The following describes two proteins that form a bound complex.

Residue-level contacts at the interface:
Residue R97 in the first protein is in contact with residue R248 in the second protein (closest heavy-atom distance 3.6 Å).
Residue N94 in the first protein is in contact with residue R248 in the second protein (closest heavy-atom distance 2.7 Å).
Residue E101 in the first protein contacts residue A253 in the second protein (closest heavy-atom distance 3.2 Å).
Residue R97 in the first protein contacts residue Q244 in the second protein (closest heavy-atom distance 4.9 Å).
Residue E101 in the first protein contacts residue V252 in the second protein (closest heavy-atom distance 4.7 Å).

Sequence of the second protein:
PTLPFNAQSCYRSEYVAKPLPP

Sequence of the first protein:
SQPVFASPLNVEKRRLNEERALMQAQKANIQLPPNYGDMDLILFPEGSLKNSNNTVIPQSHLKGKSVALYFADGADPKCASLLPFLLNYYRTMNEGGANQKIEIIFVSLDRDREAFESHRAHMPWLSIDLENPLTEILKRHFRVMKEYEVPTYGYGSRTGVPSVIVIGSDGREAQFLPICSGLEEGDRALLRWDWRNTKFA